Interface contacts:
Residue L93 in chain B is in contact with residue V218 in chain A (closest heavy-atom distance 3.5 Å).
Residue V112 in chain B is in contact with residue I237 in chain A (closest heavy-atom distance 3.3 Å).
Residue R90 in chain B interacts with residue E215 in chain A (closest heavy-atom distance 3.7 Å).
Residue E89 in chain B is in contact with residue E220 in chain A (closest heavy-atom distance 4.0 Å).
Residue R48 in chain B is in contact with residue I200 in chain A (closest heavy-atom distance 3.8 Å).
Residue N116 in chain B interacts with residue I227 in chain A (closest heavy-atom distance 3.0 Å).
Residue N116 in chain B is in contact with residue E233 in chain A (closest heavy-atom distance 4.2 Å).
Residue D39 in chain B is in contact with residue R188 in chain A (closest heavy-atom distance 3.2 Å).
Residue H79 in chain B interacts with residue F241 in chain A (closest heavy-atom distance 3.3 Å).
Residue R82 in chain B contacts residue N214 in chain A (closest heavy-atom distance 4.2 Å).
Residue E89 in chain B contacts residue V218 in chain A (closest heavy-atom distance 3.5 Å).
Residue H117 in chain B contacts residue E220 in chain A (closest heavy-atom distance 3.6 Å).
Residue E45 in chain B contacts residue A199 in chain A (closest heavy-atom distance 4.1 Å).
Residue Y71 in chain B contacts residue E215 in chain A (closest heavy-atom distance 2.8 Å).
Residue D80 in chain B contacts residue K238 in chain A (closest heavy-atom distance 3.8 Å).
Residue H79 in chain B contacts residue I237 in chain A (closest heavy-atom distance 3.8 Å).
Residue L38 in chain B interacts with residue R189 in chain A (closest heavy-atom distance 4.0 Å).
Residue H79 in chain B is in contact with residue K238 in chain A (closest heavy-atom distance 3.3 Å).
Residue N120 in chain B is in contact with residue P225 in chain A (closest heavy-atom distance 2.9 Å).
Residue E42 in chain B interacts with residue R188 in chain A (closest heavy-atom distance 3.5 Å).
Residue R83 in chain B interacts with residue D212 in chain A (closest heavy-atom distance 3.9 Å).
Residue R90 in chain B interacts with residue V218 in chain A (closest heavy-atom distance 3.5 Å).
Residue R49 in chain B interacts with residue E178 in chain A (closest heavy-atom distance 2.7 Å).
Residue Y57 in chain B is in contact with residue R174 in chain A (closest heavy-atom distance 4.0 Å).
Residue E41 in chain B interacts with residue R188 in chain A (closest heavy-atom distance 3.3 Å).
Residue R49 in chain B interacts with residue R181 in chain A (closest heavy-atom distance 3.1 Å).
Residue R85 in chain B interacts with residue E220 in chain A (closest heavy-atom distance 3.3 Å).
Residue T52 in chain B contacts residue D210 in chain A (closest heavy-atom distance 3.3 Å).
Residue S86 in chain B is in contact with residue V218 in chain A (closest heavy-atom distance 4.2 Å).
Residue N120 in chain B is in contact with residue P223 in chain A (closest heavy-atom distance 3.1 Å).
Residue R124 in chain B is in contact with residue Q221 in chain A (closest heavy-atom distance 3.6 Å).
Residue R85 in chain B contacts residue D234 in chain A (closest heavy-atom distance 3.5 Å).
Residue R83 in chain B contacts residue N214 in chain A (closest heavy-atom distance 3.3 Å).
Residue L40 in chain B interacts with residue E245 in chain A (closest heavy-atom distance 3.5 Å).
Residue C114 in chain B is in contact with residue E233 in chain A (closest heavy-atom distance 3.2 Å).
Residue R51 in chain B interacts with residue I211 in chain A (closest heavy-atom distance 3.8 Å).
Residue R90 in chain B interacts with residue D216 in chain A (closest heavy-atom distance 3.5 Å).
Residue H117 in chain B interacts with residue T230 in chain A (closest heavy-atom distance 3.2 Å).
Residue E55 in chain B interacts with residue D210 in chain A (closest heavy-atom distance 2.9 Å).
Residue E45 in chain B contacts residue V198 in chain A (closest heavy-atom distance 4.0 Å).
Residue V112 in chain B is in contact with residue E233 in chain A (closest heavy-atom distance 3.0 Å).
Residue E55 in chain B contacts residue E215 in chain A (closest heavy-atom distance 3.0 Å).
Residue E89 in chain B contacts residue Y219 in chain A (closest heavy-atom distance 2.9 Å).
Residue C114 in chain B contacts residue T230 in chain A (closest heavy-atom distance 3.4 Å).
Residue R83 in chain B interacts with residue D210 in chain A (closest heavy-atom distance 3.6 Å).
Residue N116 in chain B interacts with residue T230 in chain A (closest heavy-atom distance 3.1 Å).
Residue R48 in chain B is in contact with residue I211 in chain A (closest heavy-atom distance 3.2 Å).
Residue R44 in chain B interacts with residue I211 in chain A (closest heavy-atom distance 3.4 Å).
Residue R48 in chain B contacts residue T209 in chain A (closest heavy-atom distance 3.8 Å).
Residue K113 in chain B contacts residue E233 in chain A (closest heavy-atom distance 3.0 Å).
Residue M81 in chain B is in contact with residue D234 in chain A (closest heavy-atom distance 4.1 Å).
Residue R51 in chain B is in contact with residue D210 in chain A (closest heavy-atom distance 3.2 Å).
Residue E41 in chain B interacts with residue V198 in chain A (closest heavy-atom distance 4.0 Å).
Residue R83 in chain B contacts residue I211 in chain A (closest heavy-atom distance 2.5 Å).
Residue K59 in chain B interacts with residue Y207 in chain A (closest heavy-atom distance 4.0 Å).
Residue E42 in chain B interacts with residue R189 in chain A (closest heavy-atom distance 3.5 Å).
Residue Q78 in chain B contacts residue F241 in chain A (closest heavy-atom distance 3.3 Å).
Residue L43 in chain B contacts residue F244 in chain A (closest heavy-atom distance 4.1 Å).
Residue E42 in chain B interacts with residue L185 in chain A (closest heavy-atom distance 3.6 Å).
Residue Y46 in chain B is in contact with residue R181 in chain A (closest heavy-atom distance 3.6 Å).

Sequence of chain A:
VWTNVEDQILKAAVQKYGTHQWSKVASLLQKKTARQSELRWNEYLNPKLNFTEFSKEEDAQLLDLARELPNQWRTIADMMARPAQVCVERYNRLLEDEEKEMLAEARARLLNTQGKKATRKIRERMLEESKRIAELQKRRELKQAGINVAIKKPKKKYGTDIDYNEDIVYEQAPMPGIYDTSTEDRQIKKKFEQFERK

Sequence of chain B:
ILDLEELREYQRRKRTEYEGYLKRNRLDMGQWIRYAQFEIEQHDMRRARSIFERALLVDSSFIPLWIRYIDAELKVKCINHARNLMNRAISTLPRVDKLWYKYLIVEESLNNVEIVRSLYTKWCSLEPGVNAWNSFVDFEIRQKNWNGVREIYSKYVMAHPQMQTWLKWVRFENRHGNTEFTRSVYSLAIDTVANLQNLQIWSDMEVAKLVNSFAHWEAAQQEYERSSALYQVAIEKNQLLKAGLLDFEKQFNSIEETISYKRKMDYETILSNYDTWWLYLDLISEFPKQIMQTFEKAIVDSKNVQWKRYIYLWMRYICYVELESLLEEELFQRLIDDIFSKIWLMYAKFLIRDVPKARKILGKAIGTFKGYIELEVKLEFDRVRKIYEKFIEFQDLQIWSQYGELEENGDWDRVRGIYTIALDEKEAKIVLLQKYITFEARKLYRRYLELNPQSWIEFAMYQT

This data describes a binding interaction between two proteins.